Sequence of protein 2:
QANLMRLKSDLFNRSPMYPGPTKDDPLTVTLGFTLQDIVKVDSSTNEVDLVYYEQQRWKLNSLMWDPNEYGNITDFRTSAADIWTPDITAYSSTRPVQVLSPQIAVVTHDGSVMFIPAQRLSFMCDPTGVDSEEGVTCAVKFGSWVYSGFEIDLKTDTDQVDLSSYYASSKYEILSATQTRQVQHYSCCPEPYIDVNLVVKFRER

These two protein chains interact to form a complex.

Contacts between the two chains:
Residue E191 in protein 2 interacts with residue R11 in protein 1 (closest heavy-atom distance 3.1 Å).
Residue Y186 in protein 2 contacts residue G1 in protein 1 (closest heavy-atom distance 3.5 Å).
Residue C189 in protein 2 is in contact with residue C8 in protein 1 (closest heavy-atom distance 4.1 Å).
Residue Y193 in protein 2 is in contact with residue D5 in protein 1 (closest heavy-atom distance 3.8 Å).
Residue E191 in protein 2 is in contact with residue C8 in protein 1 (closest heavy-atom distance 4.0 Å).
Residue Y193 in protein 2 is in contact with residue R11 in protein 1 (closest heavy-atom distance 4.0 Å).
Residue W145 in protein 2 interacts with residue R7 in protein 1 (closest heavy-atom distance 3.4 Å).
Residue Y91 in protein 2 is in contact with residue R7 in protein 1 (closest heavy-atom distance 2.7 Å).
Residue V146 in protein 2 is in contact with residue R7 in protein 1 (closest heavy-atom distance 3.9 Å).
Residue S144 in protein 2 is in contact with residue R7 in protein 1 (closest heavy-atom distance 3.2 Å).
Residue W145 in protein 2 contacts residue P6 in protein 1 (closest heavy-atom distance 3.3 Å).
Residue G143 in protein 2 is in contact with residue R7 in protein 1 (closest heavy-atom distance 4.8 Å).
Residue C188 in protein 2 interacts with residue C2 in protein 1 (closest heavy-atom distance 3.9 Å).
Residue Y186 in protein 2 contacts residue C2 in protein 1 (closest heavy-atom distance 3.6 Å).
Residue Y193 in protein 2 interacts with residue R7 in protein 1 (closest heavy-atom distance 3.6 Å).
Residue C188 in protein 2 contacts residue C8 in protein 1 (closest heavy-atom distance 4.5 Å).
Residue V146 in protein 2 interacts with residue P6 in protein 1 (closest heavy-atom distance 4.4 Å).
Residue V146 in protein 2 interacts with residue W10 in protein 1 (closest heavy-atom distance 5.0 Å).
Residue C189 in protein 2 interacts with residue C2 in protein 1 (closest heavy-atom distance 4.4 Å).
Residue Y193 in protein 2 contacts residue C8 in protein 1 (closest heavy-atom distance 3.0 Å).
Residue C189 in protein 2 interacts with residue R11 in protein 1 (closest heavy-atom distance 3.8 Å).
Residue D195 in protein 2 interacts with residue R7 in protein 1 (closest heavy-atom distance 4.5 Å).
Residue Y186 in protein 2 contacts residue R7 in protein 1 (closest heavy-atom distance 4.5 Å).
Residue S148 in protein 2 interacts with residue R7 in protein 1 (closest heavy-atom distance 4.3 Å).
Residue Y147 in protein 2 contacts residue R7 in protein 1 (closest heavy-atom distance 3.2 Å).
Residue Y186 in protein 2 is in contact with residue D5 in protein 1 (closest heavy-atom distance 2.8 Å).
Residue K23 in protein 2 interacts with residue R11 in protein 1 (closest heavy-atom distance 4.3 Å).
Residue I194 in protein 2 contacts residue R7 in protein 1 (closest heavy-atom distance 2.7 Å).
Residue Y186 in protein 2 is in contact with residue C8 in protein 1 (closest heavy-atom distance 4.0 Å).

Sequence of protein 1:
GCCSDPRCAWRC